Residue-level contacts at the interface:
Residue K84 in chain A interacts with residue L75 in chain B (closest heavy-atom distance 3.6 Å).
Residue N80 in chain A interacts with residue M79 in chain B (closest heavy-atom distance 3.4 Å).
Residue K84 in chain A is in contact with residue E78 in chain B (closest heavy-atom distance 2.8 Å).
Residue L81 in chain A interacts with residue L75 in chain B (closest heavy-atom distance 3.3 Å).
Residue I66 in chain A is in contact with residue A72 in chain B (closest heavy-atom distance 3.9 Å).
Residue N80 in chain A interacts with residue L75 in chain B (closest heavy-atom distance 4.1 Å).
Residue I66 in chain A contacts residue L75 in chain B (closest heavy-atom distance 4.8 Å).
Residue I76 in chain A interacts with residue I76 in chain B (closest heavy-atom distance 3.7 Å).
Residue E73 in chain A interacts with residue E73 in chain B (closest heavy-atom distance 4.3 Å).
Residue V67 in chain A contacts residue A72 in chain B (closest heavy-atom distance 4.0 Å).
Residue I66 in chain A interacts with residue N71 in chain B (closest heavy-atom distance 4.5 Å).
Residue E73 in chain A interacts with residue I76 in chain B (closest heavy-atom distance 4.4 Å).
Residue E73 in chain A interacts with residue S70 in chain B (closest heavy-atom distance 3.9 Å).
Residue E73 in chain A interacts with residue A72 in chain B (closest heavy-atom distance 4.2 Å).
Residue N80 in chain A is in contact with residue N80 in chain B (closest heavy-atom distance 3.7 Å).
Residue K83 in chain A interacts with residue M79 in chain B (closest heavy-atom distance 4.0 Å).
Residue L77 in chain A contacts residue L75 in chain B (closest heavy-atom distance 3.6 Å).
Residue K83 in chain A is in contact with residue K83 in chain B (closest heavy-atom distance 3.9 Å).
Residue L77 in chain A interacts with residue A72 in chain B (closest heavy-atom distance 3.8 Å).
Residue T68 in chain A is in contact with residue A72 in chain B (closest heavy-atom distance 3.8 Å).
Residue L77 in chain A interacts with residue I76 in chain B (closest heavy-atom distance 3.9 Å).
Residue N80 in chain A interacts with residue I76 in chain B (closest heavy-atom distance 3.8 Å).
Residue K84 in chain A interacts with residue M79 in chain B (closest heavy-atom distance 3.7 Å).
Residue K84 in chain A interacts with residue K33 in chain B (closest heavy-atom distance 4.5 Å).

These two protein chains interact to form a complex.

Sequence of chain A:
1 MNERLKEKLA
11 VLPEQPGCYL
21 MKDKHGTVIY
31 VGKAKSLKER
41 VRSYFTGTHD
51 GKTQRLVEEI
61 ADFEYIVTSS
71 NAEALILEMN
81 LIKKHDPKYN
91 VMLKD

Sequence of chain B:
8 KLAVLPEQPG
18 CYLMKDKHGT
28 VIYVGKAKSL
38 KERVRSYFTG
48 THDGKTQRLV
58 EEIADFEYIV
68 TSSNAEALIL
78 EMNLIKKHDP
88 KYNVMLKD